This data describes a binding interaction between two proteins.

Residue-level contacts at the interface:
Residue G437 in chain B is in contact with residue K144 in chain A (closest heavy-atom distance 4.2 Å).
Residue S443 in chain B contacts residue F148 in chain A (closest heavy-atom distance 3.6 Å).
Residue S438 in chain B contacts residue K144 in chain A (closest heavy-atom distance 4.3 Å).
Residue T442 in chain B interacts with residue F148 in chain A (closest heavy-atom distance 3.4 Å).
Residue I440 in chain B interacts with residue K144 in chain A (closest heavy-atom distance 4.4 Å).
Residue F439 in chain B interacts with residue K144 in chain A (closest heavy-atom distance 4.6 Å).
Residue I440 in chain B contacts residue T145 in chain A (closest heavy-atom distance 4.5 Å).
Residue S441 in chain B contacts residue W151 in chain A (closest heavy-atom distance 4.9 Å).
Residue S441 in chain B interacts with residue F148 in chain A (closest heavy-atom distance 4.7 Å).
Residue I440 in chain B contacts residue F148 in chain A (closest heavy-atom distance 3.2 Å).
Residue S443 in chain B interacts with residue Y152 in chain A (closest heavy-atom distance 3.7 Å).

Sequence of chain A:
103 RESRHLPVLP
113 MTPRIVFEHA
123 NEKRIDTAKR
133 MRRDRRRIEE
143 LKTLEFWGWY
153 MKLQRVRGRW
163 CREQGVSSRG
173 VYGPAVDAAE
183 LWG

Sequence of chain B:
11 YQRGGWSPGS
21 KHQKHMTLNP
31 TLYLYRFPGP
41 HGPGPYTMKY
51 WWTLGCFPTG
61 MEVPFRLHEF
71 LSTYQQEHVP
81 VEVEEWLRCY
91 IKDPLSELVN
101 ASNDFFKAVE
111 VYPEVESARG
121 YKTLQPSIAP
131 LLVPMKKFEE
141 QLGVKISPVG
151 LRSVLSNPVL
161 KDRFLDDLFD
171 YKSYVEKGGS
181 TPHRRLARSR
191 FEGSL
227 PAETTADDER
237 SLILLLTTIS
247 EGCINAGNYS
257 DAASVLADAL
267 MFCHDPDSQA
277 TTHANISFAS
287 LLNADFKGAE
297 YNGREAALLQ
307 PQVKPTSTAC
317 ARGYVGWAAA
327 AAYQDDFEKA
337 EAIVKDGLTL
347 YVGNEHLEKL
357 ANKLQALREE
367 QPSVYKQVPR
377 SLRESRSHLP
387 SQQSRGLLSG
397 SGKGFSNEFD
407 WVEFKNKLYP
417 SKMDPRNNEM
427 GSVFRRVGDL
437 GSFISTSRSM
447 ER